Contacts between the two chains:
Residue Q10 in protein 1 is in contact with residue K8 in protein 2 (closest heavy-atom distance 3.4 Å).
Residue L37 in protein 1 is in contact with residue L37 in protein 2 (closest heavy-atom distance 4.1 Å).
Residue L49 in protein 1 is in contact with residue I42 in protein 2 (closest heavy-atom distance 3.6 Å).
Residue L52 in protein 1 contacts residue F34 in protein 2 (closest heavy-atom distance 4.3 Å).
Residue F7 in protein 1 interacts with residue K8 in protein 2 (closest heavy-atom distance 3.7 Å).
Residue L37 in protein 1 contacts residue F34 in protein 2 (closest heavy-atom distance 3.5 Å).
Residue L49 in protein 1 contacts residue V35 in protein 2 (closest heavy-atom distance 4.4 Å).
Residue I18 in protein 1 interacts with residue K16 in protein 2 (closest heavy-atom distance 3.4 Å).
Residue E66 in protein 1 interacts with residue L20 in protein 2 (closest heavy-atom distance 3.3 Å).
Residue T22 in protein 1 interacts with residue V19 in protein 2 (closest heavy-atom distance 3.7 Å).
Residue T22 in protein 1 interacts with residue L20 in protein 2 (closest heavy-atom distance 3.4 Å).
Residue W33 in protein 1 is in contact with residue L30 in protein 2 (closest heavy-atom distance 3.5 Å).
Residue A67 in protein 1 interacts with residue T24 in protein 2 (closest heavy-atom distance 4.0 Å).
Residue L37 in protein 1 interacts with residue A38 in protein 2 (closest heavy-atom distance 4.4 Å).
Residue M56 in protein 1 contacts residue V35 in protein 2 (closest heavy-atom distance 3.7 Å).
Residue L63 in protein 1 is in contact with residue T24 in protein 2 (closest heavy-atom distance 3.3 Å).
Residue M56 in protein 1 contacts residue E31 in protein 2 (closest heavy-atom distance 3.4 Å).
Residue M56 in protein 1 contacts residue F34 in protein 2 (closest heavy-atom distance 3.7 Å).
Residue K44 in protein 1 is in contact with residue I42 in protein 2 (closest heavy-atom distance 4.0 Å).
Residue Q10 in protein 1 is in contact with residue E5 in protein 2 (closest heavy-atom distance 4.0 Å).
Residue H29 in protein 1 interacts with residue M27 in protein 2 (closest heavy-atom distance 3.6 Å).
Residue L52 in protein 1 interacts with residue A38 in protein 2 (closest heavy-atom distance 4.3 Å).
Residue I41 in protein 1 interacts with residue I41 in protein 2 (closest heavy-atom distance 3.7 Å).
Residue I40 in protein 1 is in contact with residue A38 in protein 2 (closest heavy-atom distance 3.8 Å).
Residue V15 in protein 1 interacts with residue L12 in protein 2 (closest heavy-atom distance 3.8 Å).
Residue K44 in protein 1 interacts with residue I41 in protein 2 (closest heavy-atom distance 4.6 Å).
Residue M23 in protein 1 interacts with residue M23 in protein 2 (closest heavy-atom distance 3.4 Å).
Residue R64 in protein 1 is in contact with residue T24 in protein 2 (closest heavy-atom distance 4.1 Å).
Residue W33 in protein 1 interacts with residue M27 in protein 2 (closest heavy-atom distance 3.7 Å).
Residue V26 in protein 1 contacts residue M23 in protein 2 (closest heavy-atom distance 3.6 Å).
Residue L37 in protein 1 contacts residue I41 in protein 2 (closest heavy-atom distance 3.6 Å).
Residue L49 in protein 1 is in contact with residue E39 in protein 2 (closest heavy-atom distance 4.0 Å).
Residue I60 in protein 1 contacts residue E28 in protein 2 (closest heavy-atom distance 4.1 Å).
Residue I40 in protein 1 interacts with residue I42 in protein 2 (closest heavy-atom distance 4.2 Å).
Residue F7 in protein 1 contacts residue L11 in protein 2 (closest heavy-atom distance 4.2 Å).
Residue V26 in protein 1 contacts residue M27 in protein 2 (closest heavy-atom distance 3.6 Å).
Residue F34 in protein 1 contacts residue F34 in protein 2 (closest heavy-atom distance 3.5 Å).
Residue I40 in protein 1 contacts residue I41 in protein 2 (closest heavy-atom distance 3.5 Å).
Residue I60 in protein 1 contacts residue E31 in protein 2 (closest heavy-atom distance 4.3 Å).
Residue I60 in protein 1 interacts with residue M27 in protein 2 (closest heavy-atom distance 3.6 Å).
Residue W33 in protein 1 is in contact with residue F34 in protein 2 (closest heavy-atom distance 3.4 Å).
Residue R64 in protein 1 interacts with residue E28 in protein 2 (closest heavy-atom distance 4.3 Å).
Residue L30 in protein 1 is in contact with residue F34 in protein 2 (closest heavy-atom distance 3.3 Å).
Residue E14 in protein 1 is in contact with residue L12 in protein 2 (closest heavy-atom distance 4.3 Å).
Residue A67 in protein 1 is in contact with residue E21 in protein 2 (closest heavy-atom distance 4.0 Å).
Residue E68 in protein 1 interacts with residue K17 in protein 2 (closest heavy-atom distance 3.6 Å).
Residue V19 in protein 1 is in contact with residue V19 in protein 2 (closest heavy-atom distance 4.4 Å).
Residue L30 in protein 1 is in contact with residue M27 in protein 2 (closest heavy-atom distance 4.6 Å).
Residue L11 in protein 1 interacts with residue L12 in protein 2 (closest heavy-atom distance 4.0 Å).
Residue A67 in protein 1 contacts residue K17 in protein 2 (closest heavy-atom distance 3.9 Å).
Residue S45 in protein 1 is in contact with residue I42 in protein 2 (closest heavy-atom distance 3.9 Å).
Residue L63 in protein 1 is in contact with residue M27 in protein 2 (closest heavy-atom distance 3.6 Å).
Residue A67 in protein 1 is in contact with residue L20 in protein 2 (closest heavy-atom distance 3.3 Å).
Residue E46 in protein 1 is in contact with residue I42 in protein 2 (closest heavy-atom distance 3.9 Å).
Residue V15 in protein 1 interacts with residue V15 in protein 2 (closest heavy-atom distance 4.4 Å).
Residue E21 in protein 1 interacts with residue K16 in protein 2 (closest heavy-atom distance 4.2 Å).
Residue E57 in protein 1 contacts residue E31 in protein 2 (closest heavy-atom distance 2.9 Å).
Residue L49 in protein 1 contacts residue A38 in protein 2 (closest heavy-atom distance 3.6 Å).
Residue K53 in protein 1 contacts residue V35 in protein 2 (closest heavy-atom distance 4.0 Å).
Residue W33 in protein 1 is in contact with residue E31 in protein 2 (closest heavy-atom distance 4.2 Å).

Sequence of protein 1:
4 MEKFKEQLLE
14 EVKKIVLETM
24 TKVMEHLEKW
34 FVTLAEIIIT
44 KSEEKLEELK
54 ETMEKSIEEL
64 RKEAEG

The following describes two proteins that form a bound complex.

Sequence of protein 2:
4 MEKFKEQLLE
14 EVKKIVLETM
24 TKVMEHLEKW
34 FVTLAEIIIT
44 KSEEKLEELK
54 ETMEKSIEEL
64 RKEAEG